Sequence of protein 2:
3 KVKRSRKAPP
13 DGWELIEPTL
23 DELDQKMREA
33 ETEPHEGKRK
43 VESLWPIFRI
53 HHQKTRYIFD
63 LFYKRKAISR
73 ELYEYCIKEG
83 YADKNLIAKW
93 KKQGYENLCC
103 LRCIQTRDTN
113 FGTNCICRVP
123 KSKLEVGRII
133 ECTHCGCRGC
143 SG

Sequence of protein 1:
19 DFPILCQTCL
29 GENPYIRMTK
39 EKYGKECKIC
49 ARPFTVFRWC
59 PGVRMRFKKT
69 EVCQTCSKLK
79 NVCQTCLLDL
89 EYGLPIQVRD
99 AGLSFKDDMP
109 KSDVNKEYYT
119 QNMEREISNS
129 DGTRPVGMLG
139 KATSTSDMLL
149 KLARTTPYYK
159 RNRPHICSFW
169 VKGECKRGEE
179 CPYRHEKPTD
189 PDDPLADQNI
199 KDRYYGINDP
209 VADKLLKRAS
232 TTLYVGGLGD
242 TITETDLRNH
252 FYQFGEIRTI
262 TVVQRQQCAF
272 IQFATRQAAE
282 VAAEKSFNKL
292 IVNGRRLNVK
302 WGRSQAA

This data describes a binding interaction between two proteins.

Interface contacts:
Residue R62 in protein 1 interacts with residue R130 in protein 2 (closest heavy-atom distance 4.4 Å).
Residue E178 in protein 1 contacts residue I132 in protein 2 (closest heavy-atom distance 3.6 Å).